Sequence of the first protein:
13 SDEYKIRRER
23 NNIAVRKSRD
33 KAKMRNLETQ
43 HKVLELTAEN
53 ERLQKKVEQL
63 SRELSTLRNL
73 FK

These two protein chains interact to form a complex.

Interface contacts:
Residue V59 in the second protein contacts residue V59 in the first protein (closest heavy-atom distance 3.8 Å).
Residue V59 in the second protein is in contact with residue L55 in the first protein (closest heavy-atom distance 3.8 Å).
Residue L48 in the second protein is in contact with residue L48 in the first protein (closest heavy-atom distance 3.7 Å).
Residue E51 in the second protein contacts residue N52 in the first protein (closest heavy-atom distance 3.6 Å).
Residue L48 in the second protein interacts with residue V45 in the first protein (closest heavy-atom distance 3.6 Å).
Residue T41 in the second protein is in contact with residue V45 in the first protein (closest heavy-atom distance 3.7 Å).
Residue L62 in the second protein contacts residue V59 in the first protein (closest heavy-atom distance 3.8 Å).
Residue N52 in the second protein contacts residue L48 in the first protein (closest heavy-atom distance 4.8 Å).
Residue S63 in the second protein is in contact with residue L62 in the first protein (closest heavy-atom distance 3.5 Å).
Residue L66 in the second protein is in contact with residue L66 in the first protein (closest heavy-atom distance 3.6 Å).
Residue T49 in the second protein contacts residue L48 in the first protein (closest heavy-atom distance 3.4 Å).
Residue N52 in the second protein contacts residue L55 in the first protein (closest heavy-atom distance 3.7 Å).
Residue V45 in the second protein interacts with residue T41 in the first protein (closest heavy-atom distance 3.7 Å).
Residue T41 in the second protein contacts residue Q42 in the first protein (closest heavy-atom distance 4.0 Å).
Residue L69 in the second protein is in contact with residue L69 in the first protein (closest heavy-atom distance 3.9 Å).
Residue V59 in the second protein is in contact with residue L62 in the first protein (closest heavy-atom distance 3.7 Å).
Residue N38 in the second protein contacts residue N38 in the first protein (closest heavy-atom distance 2.8 Å).
Residue V59 in the second protein interacts with residue K58 in the first protein (closest heavy-atom distance 3.9 Å).
Residue V45 in the second protein contacts residue L48 in the first protein (closest heavy-atom distance 3.7 Å).
Residue R70 in the second protein contacts residue L69 in the first protein (closest heavy-atom distance 3.5 Å).
Residue R54 in the second protein is in contact with residue Q56 in the first protein (closest heavy-atom distance 4.5 Å).
Residue L55 in the second protein interacts with residue L55 in the first protein (closest heavy-atom distance 3.9 Å).
Residue F73 in the second protein contacts residue F73 in the first protein (closest heavy-atom distance 3.4 Å).
Residue L66 in the second protein interacts with residue E65 in the first protein (closest heavy-atom distance 3.0 Å).
Residue L48 in the second protein interacts with residue N52 in the first protein (closest heavy-atom distance 3.2 Å).
Residue Q56 in the second protein contacts residue L55 in the first protein (closest heavy-atom distance 3.9 Å).
Residue L62 in the second protein is in contact with residue S63 in the first protein (closest heavy-atom distance 3.9 Å).
Residue E65 in the second protein is in contact with residue R70 in the first protein (closest heavy-atom distance 2.7 Å).
Residue L62 in the second protein interacts with residue L66 in the first protein (closest heavy-atom distance 3.9 Å).
Residue R70 in the second protein is in contact with residue E65 in the first protein (closest heavy-atom distance 2.7 Å).
Residue L55 in the second protein is in contact with residue N52 in the first protein (closest heavy-atom distance 3.5 Å).
Residue E65 in the second protein contacts residue L66 in the first protein (closest heavy-atom distance 4.0 Å).
Residue V45 in the second protein interacts with residue V45 in the first protein (closest heavy-atom distance 3.8 Å).
Residue F73 in the second protein interacts with residue R70 in the first protein (closest heavy-atom distance 5.0 Å).
Residue L66 in the second protein contacts residue L62 in the first protein (closest heavy-atom distance 3.8 Å).
Residue L69 in the second protein interacts with residue R70 in the first protein (closest heavy-atom distance 3.8 Å).
Residue F73 in the second protein interacts with residue L69 in the first protein (closest heavy-atom distance 3.4 Å).
Residue L69 in the second protein interacts with residue F73 in the first protein (closest heavy-atom distance 4.1 Å).
Residue T41 in the second protein contacts residue T41 in the first protein (closest heavy-atom distance 3.4 Å).
Residue L48 in the second protein is in contact with residue T49 in the first protein (closest heavy-atom distance 3.5 Å).
Residue N52 in the second protein is in contact with residue N52 in the first protein (closest heavy-atom distance 3.1 Å).
Residue L55 in the second protein interacts with residue Q56 in the first protein (closest heavy-atom distance 3.5 Å).
Residue F73 in the second protein is in contact with residue L72 in the first protein (closest heavy-atom distance 3.7 Å).
Residue K44 in the second protein contacts residue V45 in the first protein (closest heavy-atom distance 4.2 Å).
Residue L62 in the second protein is in contact with residue L62 in the first protein (closest heavy-atom distance 3.9 Å).
Residue V45 in the second protein contacts residue K44 in the first protein (closest heavy-atom distance 4.0 Å).
Residue L66 in the second protein interacts with residue L69 in the first protein (closest heavy-atom distance 3.6 Å).
Residue N52 in the second protein contacts residue E51 in the first protein (closest heavy-atom distance 3.6 Å).
Residue Q42 in the second protein contacts residue T41 in the first protein (closest heavy-atom distance 4.0 Å).
Residue L69 in the second protein contacts residue L66 in the first protein (closest heavy-atom distance 4.0 Å).
Residue K58 in the second protein interacts with residue V59 in the first protein (closest heavy-atom distance 3.9 Å).
Residue N38 in the second protein is in contact with residue T41 in the first protein (closest heavy-atom distance 4.8 Å).
Residue L55 in the second protein is in contact with residue V59 in the first protein (closest heavy-atom distance 4.4 Å).

Sequence of the second protein:
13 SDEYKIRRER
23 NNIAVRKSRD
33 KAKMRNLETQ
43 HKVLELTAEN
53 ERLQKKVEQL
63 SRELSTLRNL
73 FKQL